Residue-level contacts at the interface:
Residue W74 in the second protein interacts with residue V70 in the first protein (closest heavy-atom distance 3.5 Å).
Residue W100 in the second protein is in contact with residue D71 in the first protein (closest heavy-atom distance 4.9 Å).
Residue D71 in the second protein contacts residue W100 in the first protein (closest heavy-atom distance 4.9 Å).
Residue R95 in the second protein contacts residue L67 in the first protein (closest heavy-atom distance 4.2 Å).
Residue W100 in the second protein contacts residue W74 in the first protein (closest heavy-atom distance 3.5 Å).
Residue W74 in the second protein interacts with residue W74 in the first protein (closest heavy-atom distance 0.7 Å).
Residue V70 in the second protein interacts with residue V70 in the first protein (closest heavy-atom distance 3.7 Å).
Residue W74 in the second protein interacts with residue W100 in the first protein (closest heavy-atom distance 3.5 Å).
Residue F96 in the second protein contacts residue P66 in the first protein (closest heavy-atom distance 4.0 Å).
Residue W100 in the second protein interacts with residue V70 in the first protein (closest heavy-atom distance 4.9 Å).
Residue F96 in the second protein is in contact with residue F96 in the first protein (closest heavy-atom distance 3.5 Å).
Residue V70 in the second protein interacts with residue F96 in the first protein (closest heavy-atom distance 3.5 Å).
Residue H99 in the second protein contacts residue L67 in the first protein (closest heavy-atom distance 3.6 Å).
Residue V70 in the second protein contacts residue W100 in the first protein (closest heavy-atom distance 4.9 Å).
Residue V70 in the second protein is in contact with residue W74 in the first protein (closest heavy-atom distance 3.5 Å).
Residue K73 in the second protein interacts with residue W74 in the first protein (closest heavy-atom distance 3.8 Å).
Residue L67 in the second protein interacts with residue F96 in the first protein (closest heavy-atom distance 3.3 Å).
Residue L67 in the second protein is in contact with residue H99 in the first protein (closest heavy-atom distance 3.6 Å).
Residue L67 in the second protein is in contact with residue R95 in the first protein (closest heavy-atom distance 4.2 Å).
Residue W74 in the second protein contacts residue K73 in the first protein (closest heavy-atom distance 3.8 Å).
Residue P66 in the second protein interacts with residue F96 in the first protein (closest heavy-atom distance 4.0 Å).
Residue F96 in the second protein is in contact with residue V70 in the first protein (closest heavy-atom distance 3.5 Å).
Residue T63 in the second protein interacts with residue R95 in the first protein (closest heavy-atom distance 3.5 Å).
Residue D71 in the second protein is in contact with residue H99 in the first protein (closest heavy-atom distance 3.0 Å).
Residue H99 in the second protein contacts residue D71 in the first protein (closest heavy-atom distance 3.0 Å).
Residue F96 in the second protein is in contact with residue L67 in the first protein (closest heavy-atom distance 3.3 Å).
Residue R95 in the second protein is in contact with residue T63 in the first protein (closest heavy-atom distance 3.5 Å).

This data describes a binding interaction between two proteins.

Sequence of the second protein:
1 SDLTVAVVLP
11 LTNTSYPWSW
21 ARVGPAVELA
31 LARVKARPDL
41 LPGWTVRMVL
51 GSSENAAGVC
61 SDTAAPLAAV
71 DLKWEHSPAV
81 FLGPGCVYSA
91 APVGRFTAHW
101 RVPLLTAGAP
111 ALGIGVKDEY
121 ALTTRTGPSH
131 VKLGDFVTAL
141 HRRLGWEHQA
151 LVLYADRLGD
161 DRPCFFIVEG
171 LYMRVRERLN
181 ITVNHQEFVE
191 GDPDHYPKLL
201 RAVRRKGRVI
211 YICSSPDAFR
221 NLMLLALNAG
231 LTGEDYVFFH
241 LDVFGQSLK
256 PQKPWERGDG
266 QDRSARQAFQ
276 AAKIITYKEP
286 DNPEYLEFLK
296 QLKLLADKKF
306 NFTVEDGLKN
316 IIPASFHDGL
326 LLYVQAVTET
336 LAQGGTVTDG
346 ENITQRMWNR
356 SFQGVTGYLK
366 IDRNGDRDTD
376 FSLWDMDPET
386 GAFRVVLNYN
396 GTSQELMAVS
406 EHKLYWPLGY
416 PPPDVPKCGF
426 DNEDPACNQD

Sequence of the first protein:
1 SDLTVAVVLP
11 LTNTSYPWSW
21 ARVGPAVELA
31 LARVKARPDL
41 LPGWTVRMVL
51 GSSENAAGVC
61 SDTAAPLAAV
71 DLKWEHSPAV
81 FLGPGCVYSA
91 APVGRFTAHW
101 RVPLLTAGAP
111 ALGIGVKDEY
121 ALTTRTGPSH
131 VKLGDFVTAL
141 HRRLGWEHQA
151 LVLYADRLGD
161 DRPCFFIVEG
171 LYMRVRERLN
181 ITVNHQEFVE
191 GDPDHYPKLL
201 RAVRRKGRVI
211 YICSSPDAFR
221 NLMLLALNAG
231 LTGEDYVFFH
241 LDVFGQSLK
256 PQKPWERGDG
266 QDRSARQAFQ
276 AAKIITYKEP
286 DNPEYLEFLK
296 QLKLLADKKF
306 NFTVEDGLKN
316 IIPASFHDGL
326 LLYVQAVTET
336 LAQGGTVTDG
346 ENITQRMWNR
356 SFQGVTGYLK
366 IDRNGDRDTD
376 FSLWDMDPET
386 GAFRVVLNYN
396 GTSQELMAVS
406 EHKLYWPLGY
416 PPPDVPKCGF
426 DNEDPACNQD